These two protein chains interact to form a complex.

Sequence of chain B:
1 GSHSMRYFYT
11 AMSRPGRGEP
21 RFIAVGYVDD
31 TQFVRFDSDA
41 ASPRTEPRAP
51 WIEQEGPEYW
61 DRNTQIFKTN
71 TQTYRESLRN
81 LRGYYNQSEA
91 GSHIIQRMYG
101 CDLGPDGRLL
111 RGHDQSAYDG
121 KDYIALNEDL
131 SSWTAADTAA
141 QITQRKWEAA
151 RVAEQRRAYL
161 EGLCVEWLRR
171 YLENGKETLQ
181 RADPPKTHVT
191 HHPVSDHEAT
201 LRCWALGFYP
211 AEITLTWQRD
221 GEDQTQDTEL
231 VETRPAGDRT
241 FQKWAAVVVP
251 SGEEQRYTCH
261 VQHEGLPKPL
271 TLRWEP

Contacts between the two chains:
Residue W147 in chain B contacts residue A12 in chain A (closest heavy-atom distance 2.8 Å).
Residue I95 in chain B interacts with residue Y13 in chain A (closest heavy-atom distance 3.9 Å).
Residue Q155 in chain B interacts with residue L5 in chain A (closest heavy-atom distance 4.5 Å).
Residue I66 in chain B interacts with residue E3 in chain A (closest heavy-atom distance 3.3 Å).
Residue Y159 in chain B contacts residue L1 in chain A (closest heavy-atom distance 2.5 Å).
Residue Y159 in chain B contacts residue P4 in chain A (closest heavy-atom distance 3.6 Å).
Residue K146 in chain B interacts with residue Y13 in chain A (closest heavy-atom distance 3.6 Å).
Residue R62 in chain B interacts with residue P4 in chain A (closest heavy-atom distance 4.1 Å).
Residue Y7 in chain B contacts residue P2 in chain A (closest heavy-atom distance 3.4 Å).
Residue M5 in chain B is in contact with residue L1 in chain A (closest heavy-atom distance 3.7 Å).
Residue W167 in chain B contacts residue L1 in chain A (closest heavy-atom distance 3.5 Å).
Residue R62 in chain B contacts residue L1 in chain A (closest heavy-atom distance 3.6 Å).
Residue N80 in chain B contacts residue A12 in chain A (closest heavy-atom distance 4.4 Å).
Residue K146 in chain B contacts residue A12 in chain A (closest heavy-atom distance 3.4 Å).
Residue Y59 in chain B contacts residue L1 in chain A (closest heavy-atom distance 3.9 Å).
Residue Q155 in chain B contacts residue P6 in chain A (closest heavy-atom distance 3.5 Å).
Residue Y9 in chain B interacts with residue E3 in chain A (closest heavy-atom distance 4.4 Å).
Residue Y74 in chain B is in contact with residue Y13 in chain A (closest heavy-atom distance 3.2 Å).
Residue S77 in chain B is in contact with residue A12 in chain A (closest heavy-atom distance 3.4 Å).
Residue Q155 in chain B is in contact with residue E3 in chain A (closest heavy-atom distance 3.6 Å).
Residue F67 in chain B interacts with residue P2 in chain A (closest heavy-atom distance 3.5 Å).
Residue Y7 in chain B interacts with residue L1 in chain A (closest heavy-atom distance 3.2 Å).
Residue T73 in chain B is in contact with residue T11 in chain A (closest heavy-atom distance 4.3 Å).
Residue V152 in chain B contacts residue T11 in chain A (closest heavy-atom distance 3.7 Å).
Residue I66 in chain B interacts with residue P2 in chain A (closest heavy-atom distance 4.1 Å).
Residue I66 in chain B is in contact with residue L5 in chain A (closest heavy-atom distance 4.1 Å).
Residue Q155 in chain B is in contact with residue P4 in chain A (closest heavy-atom distance 4.5 Å).
Residue T73 in chain B contacts residue A12 in chain A (closest heavy-atom distance 3.9 Å).
Residue Y84 in chain B interacts with residue Y13 in chain A (closest heavy-atom distance 2.9 Å).
Residue T73 in chain B interacts with residue L10 in chain A (closest heavy-atom distance 3.5 Å).
Residue Y159 in chain B interacts with residue E3 in chain A (closest heavy-atom distance 3.6 Å).
Residue Y99 in chain B is in contact with residue E3 in chain A (closest heavy-atom distance 3.0 Å).
Residue N80 in chain B interacts with residue Y13 in chain A (closest heavy-atom distance 2.9 Å).
Residue N63 in chain B contacts residue P2 in chain A (closest heavy-atom distance 3.0 Å).
Residue N70 in chain B contacts residue L10 in chain A (closest heavy-atom distance 3.8 Å).
Residue L163 in chain B contacts residue L1 in chain A (closest heavy-atom distance 3.8 Å).
Residue S77 in chain B interacts with residue Y13 in chain A (closest heavy-atom distance 2.8 Å).
Residue A150 in chain B contacts residue T11 in chain A (closest heavy-atom distance 3.6 Å).
Residue R97 in chain B contacts residue E3 in chain A (closest heavy-atom distance 3.0 Å).
Residue Y171 in chain B contacts residue L1 in chain A (closest heavy-atom distance 2.8 Å).
Residue W147 in chain B interacts with residue T11 in chain A (closest heavy-atom distance 3.6 Å).
Residue N70 in chain B is in contact with residue L5 in chain A (closest heavy-atom distance 4.0 Å).
Residue L163 in chain B contacts residue P4 in chain A (closest heavy-atom distance 3.9 Å).
Residue Y9 in chain B is in contact with residue P2 in chain A (closest heavy-atom distance 3.7 Å).
Residue Q65 in chain B interacts with residue L5 in chain A (closest heavy-atom distance 4.1 Å).
Residue L81 in chain B contacts residue Y13 in chain A (closest heavy-atom distance 3.5 Å).
Residue K146 in chain B interacts with residue T11 in chain A (closest heavy-atom distance 4.3 Å).
Residue S116 in chain B is in contact with residue Y13 in chain A (closest heavy-atom distance 2.6 Å).
Residue Y123 in chain B interacts with residue Y13 in chain A (closest heavy-atom distance 4.1 Å).
Residue I66 in chain B contacts residue P4 in chain A (closest heavy-atom distance 3.8 Å).
Residue T69 in chain B is in contact with residue L10 in chain A (closest heavy-atom distance 4.2 Å).
Residue R156 in chain B contacts residue E3 in chain A (closest heavy-atom distance 3.1 Å).
Residue E76 in chain B contacts residue A12 in chain A (closest heavy-atom distance 3.5 Å).
Residue Y99 in chain B interacts with residue P2 in chain A (closest heavy-atom distance 3.5 Å).
Residue W147 in chain B contacts residue Y13 in chain A (closest heavy-atom distance 3.8 Å).
Residue Y159 in chain B interacts with residue P2 in chain A (closest heavy-atom distance 3.6 Å).
Residue R97 in chain B interacts with residue Y13 in chain A (closest heavy-atom distance 3.8 Å).
Residue T143 in chain B interacts with residue Y13 in chain A (closest heavy-atom distance 2.6 Å).
Residue T69 in chain B is in contact with residue L5 in chain A (closest heavy-atom distance 3.7 Å).
Residue N63 in chain B is in contact with residue L1 in chain A (closest heavy-atom distance 3.5 Å).

Sequence of chain A:
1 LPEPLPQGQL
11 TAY